Sequence of the first protein:
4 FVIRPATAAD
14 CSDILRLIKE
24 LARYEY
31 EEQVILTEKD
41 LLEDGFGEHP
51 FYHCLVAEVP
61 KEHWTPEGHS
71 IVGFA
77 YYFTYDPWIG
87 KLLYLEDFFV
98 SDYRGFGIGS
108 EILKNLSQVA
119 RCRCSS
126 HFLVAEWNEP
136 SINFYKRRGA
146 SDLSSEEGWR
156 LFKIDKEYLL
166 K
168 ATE

Sequence of the second protein:
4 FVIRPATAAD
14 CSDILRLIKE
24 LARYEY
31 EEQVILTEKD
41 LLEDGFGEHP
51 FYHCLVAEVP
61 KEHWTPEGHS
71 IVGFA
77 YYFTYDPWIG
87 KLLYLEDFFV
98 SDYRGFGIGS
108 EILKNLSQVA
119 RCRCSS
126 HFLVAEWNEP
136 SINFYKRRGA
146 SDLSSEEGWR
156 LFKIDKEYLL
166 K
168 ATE

Interface contacts:
Residue A145 in the second protein interacts with residue K158 in the first protein (closest heavy-atom distance 3.3 Å).
Residue S146 in the second protein contacts residue K158 in the first protein (closest heavy-atom distance 2.9 Å).
Residue I35 in the second protein interacts with residue W84 in the first protein (closest heavy-atom distance 2.8 Å).
Residue W154 in the second protein is in contact with residue A130 in the first protein (closest heavy-atom distance 3.0 Å).
Residue V129 in the second protein contacts residue R155 in the first protein (closest heavy-atom distance 2.8 Å).
Residue A130 in the second protein contacts residue W154 in the first protein (closest heavy-atom distance 3.0 Å).
Residue K161 in the second protein contacts residue S123 in the first protein (closest heavy-atom distance 2.9 Å).
Residue R155 in the second protein contacts residue V129 in the first protein (closest heavy-atom distance 2.8 Å).
Residue H126 in the second protein interacts with residue K158 in the first protein (closest heavy-atom distance 3.4 Å).
Residue R155 in the second protein interacts with residue D147 in the first protein (closest heavy-atom distance 2.8 Å).
Residue Y81 in the second protein contacts residue D44 in the first protein (closest heavy-atom distance 2.6 Å).
Residue H126 in the second protein contacts residue F157 in the first protein (closest heavy-atom distance 3.3 Å).
Residue E170 in the second protein interacts with residue K111 in the first protein (closest heavy-atom distance 2.8 Å).
Residue P83 in the second protein interacts with residue L36 in the first protein (closest heavy-atom distance 3.1 Å).
Residue R155 in the second protein contacts residue L128 in the first protein (closest heavy-atom distance 3.4 Å).
Residue L36 in the second protein interacts with residue W84 in the first protein (closest heavy-atom distance 3.2 Å).
Residue D44 in the second protein contacts residue K87 in the first protein (closest heavy-atom distance 3.3 Å).
Residue L128 in the second protein contacts residue R155 in the first protein (closest heavy-atom distance 3.4 Å).
Residue F157 in the second protein contacts residue F127 in the first protein (closest heavy-atom distance 2.8 Å).
Residue S124 in the second protein is in contact with residue I159 in the first protein (closest heavy-atom distance 3.2 Å).
Residue F157 in the second protein contacts residue S146 in the first protein (closest heavy-atom distance 3.4 Å).
Residue G153 in the second protein interacts with residue E131 in the first protein (closest heavy-atom distance 2.8 Å).
Residue F127 in the second protein is in contact with residue F157 in the first protein (closest heavy-atom distance 2.8 Å).
Residue E92 in the second protein interacts with residue Y81 in the first protein (closest heavy-atom distance 3.4 Å).
Residue K158 in the second protein interacts with residue H126 in the first protein (closest heavy-atom distance 3.4 Å).
Residue V34 in the second protein interacts with residue W84 in the first protein (closest heavy-atom distance 3.3 Å).
Residue D44 in the second protein contacts residue Y81 in the first protein (closest heavy-atom distance 2.6 Å).
Residue K158 in the second protein interacts with residue S146 in the first protein (closest heavy-atom distance 2.9 Å).
Residue L36 in the second protein interacts with residue P83 in the first protein (closest heavy-atom distance 3.1 Å).
Residue L156 in the second protein interacts with residue L148 in the first protein (closest heavy-atom distance 2.8 Å).
Residue L36 in the second protein is in contact with residue Y81 in the first protein (closest heavy-atom distance 3.4 Å).
Residue I159 in the second protein contacts residue S124 in the first protein (closest heavy-atom distance 3.2 Å).
Residue F157 in the second protein contacts residue V129 in the first protein (closest heavy-atom distance 3.2 Å).
Residue S124 in the second protein is in contact with residue D160 in the first protein (closest heavy-atom distance 3.0 Å).
Residue A168 in the second protein interacts with residue Q115 in the first protein (closest heavy-atom distance 3.0 Å).
Residue W84 in the second protein is in contact with residue V34 in the first protein (closest heavy-atom distance 3.3 Å).
Residue L148 in the second protein is in contact with residue L156 in the first protein (closest heavy-atom distance 2.8 Å).
Residue K158 in the second protein contacts residue A145 in the first protein (closest heavy-atom distance 3.3 Å).
Residue Y81 in the second protein contacts residue E92 in the first protein (closest heavy-atom distance 3.4 Å).
Residue F51 in the second protein is in contact with residue C120 in the first protein (closest heavy-atom distance 3.4 Å).
Residue K111 in the second protein interacts with residue E170 in the first protein (closest heavy-atom distance 2.8 Å).
Residue Y81 in the second protein contacts residue L36 in the first protein (closest heavy-atom distance 3.4 Å).
Residue D160 in the second protein interacts with residue S124 in the first protein (closest heavy-atom distance 3.0 Å).
Residue C120 in the second protein contacts residue F51 in the first protein (closest heavy-atom distance 3.4 Å).
Residue S146 in the second protein interacts with residue F157 in the first protein (closest heavy-atom distance 3.4 Å).
Residue Q115 in the second protein interacts with residue A168 in the first protein (closest heavy-atom distance 3.0 Å).
Residue W84 in the second protein interacts with residue I35 in the first protein (closest heavy-atom distance 2.8 Å).
Residue V129 in the second protein is in contact with residue W154 in the first protein (closest heavy-atom distance 3.2 Å).
Residue V129 in the second protein contacts residue F157 in the first protein (closest heavy-atom distance 3.2 Å).
Residue W154 in the second protein interacts with residue V129 in the first protein (closest heavy-atom distance 3.2 Å).
Residue D147 in the second protein interacts with residue F157 in the first protein (closest heavy-atom distance 2.9 Å).
Residue F157 in the second protein is in contact with residue H126 in the first protein (closest heavy-atom distance 3.3 Å).
Residue F157 in the second protein is in contact with residue D147 in the first protein (closest heavy-atom distance 2.9 Å).
Residue Y78 in the second protein interacts with residue Y81 in the first protein (closest heavy-atom distance 3.3 Å).
Residue W84 in the second protein interacts with residue L36 in the first protein (closest heavy-atom distance 3.2 Å).
Residue K87 in the second protein contacts residue D44 in the first protein (closest heavy-atom distance 3.3 Å).
Residue E131 in the second protein contacts residue G153 in the first protein (closest heavy-atom distance 2.8 Å).
Residue S123 in the second protein is in contact with residue K161 in the first protein (closest heavy-atom distance 2.9 Å).
Residue Y81 in the second protein is in contact with residue Y78 in the first protein (closest heavy-atom distance 3.3 Å).
Residue D147 in the second protein contacts residue R155 in the first protein (closest heavy-atom distance 2.8 Å).

This data describes a binding interaction between two proteins.